Residue-level contacts at the interface:
Residue D167 in chain A is in contact with residue D167 in chain B (closest heavy-atom distance 4.4 Å).
Residue D167 in chain A interacts with residue A165 in chain B (closest heavy-atom distance 4.9 Å).
Residue D167 in chain A contacts residue L166 in chain B (closest heavy-atom distance 3.3 Å).
Residue L166 in chain A is in contact with residue D167 in chain B (closest heavy-atom distance 4.1 Å).
Residue A165 in chain A contacts residue E170 in chain B (closest heavy-atom distance 4.1 Å).
Residue L166 in chain A interacts with residue D168 in chain B (closest heavy-atom distance 4.9 Å).
Residue E170 in chain A contacts residue A165 in chain B (closest heavy-atom distance 3.9 Å).
Residue D168 in chain A is in contact with residue D168 in chain B (closest heavy-atom distance 3.6 Å).
Residue A165 in chain A interacts with residue D167 in chain B (closest heavy-atom distance 4.1 Å).
Residue D168 in chain A contacts residue L166 in chain B (closest heavy-atom distance 4.7 Å).

The following describes two proteins that form a bound complex.

Sequence of chain A:
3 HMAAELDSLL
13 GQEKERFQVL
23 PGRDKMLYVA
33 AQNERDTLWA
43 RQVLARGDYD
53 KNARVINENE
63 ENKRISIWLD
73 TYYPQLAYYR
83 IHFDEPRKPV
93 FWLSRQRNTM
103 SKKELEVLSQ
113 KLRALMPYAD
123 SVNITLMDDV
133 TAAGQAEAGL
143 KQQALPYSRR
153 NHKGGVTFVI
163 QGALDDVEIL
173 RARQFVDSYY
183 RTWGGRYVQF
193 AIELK

Sequence of chain B:
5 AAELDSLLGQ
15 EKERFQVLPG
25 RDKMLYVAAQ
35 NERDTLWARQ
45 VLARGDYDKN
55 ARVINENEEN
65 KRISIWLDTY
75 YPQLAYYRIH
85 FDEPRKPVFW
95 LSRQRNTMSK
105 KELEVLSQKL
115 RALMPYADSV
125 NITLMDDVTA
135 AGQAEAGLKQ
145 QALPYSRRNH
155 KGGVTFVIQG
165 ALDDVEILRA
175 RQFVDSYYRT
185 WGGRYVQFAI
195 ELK